Residue-level contacts at the interface:
Residue R349 in chain B is in contact with residue L351 in chain A (closest heavy-atom distance 2.7 Å).
Residue G443 in chain B is in contact with residue E314 in chain A (closest heavy-atom distance 3.0 Å).
Residue E296 in chain B contacts residue R349 in chain A (closest heavy-atom distance 2.8 Å).
Residue E314 in chain B contacts residue G443 in chain A (closest heavy-atom distance 3.1 Å).
Residue A339 in chain B is in contact with residue Q420 in chain A (closest heavy-atom distance 3.2 Å).
Residue H310 in chain B interacts with residue R349 in chain A (closest heavy-atom distance 3.5 Å).
Residue V444 in chain B interacts with residue E314 in chain A (closest heavy-atom distance 3.3 Å).
Residue E314 in chain B contacts residue R293 in chain A (closest heavy-atom distance 3.5 Å).
Residue A339 in chain B is in contact with residue A419 in chain A (closest heavy-atom distance 3.3 Å).
Residue L426 in chain B contacts residue R353 in chain A (closest heavy-atom distance 2.9 Å).
Residue E314 in chain B is in contact with residue V444 in chain A (closest heavy-atom distance 3.5 Å).
Residue L312 in chain B is in contact with residue P445 in chain A (closest heavy-atom distance 3.6 Å).
Residue G315 in chain B interacts with residue Q438 in chain A (closest heavy-atom distance 3.0 Å).
Residue R353 in chain B interacts with residue C425 in chain A (closest heavy-atom distance 3.1 Å).
Residue Q438 in chain B interacts with residue A317 in chain A (closest heavy-atom distance 2.9 Å).
Residue Q420 in chain B contacts residue R341 in chain A (closest heavy-atom distance 2.8 Å).
Residue G443 in chain B interacts with residue G315 in chain A (closest heavy-atom distance 4.0 Å).
Residue R349 in chain B interacts with residue E338 in chain A (closest heavy-atom distance 3.2 Å).
Residue R353 in chain B contacts residue G446 in chain A (closest heavy-atom distance 3.0 Å).
Residue A317 in chain B contacts residue Q438 in chain A (closest heavy-atom distance 2.8 Å).
Residue R349 in chain B contacts residue R349 in chain A (closest heavy-atom distance 3.5 Å).
Residue A419 in chain B interacts with residue A339 in chain A (closest heavy-atom distance 3.2 Å).
Residue R316 in chain B is in contact with residue Q438 in chain A (closest heavy-atom distance 3.6 Å).
Residue L312 in chain B interacts with residue G446 in chain A (closest heavy-atom distance 3.0 Å).
Residue G446 in chain B is in contact with residue L312 in chain A (closest heavy-atom distance 3.0 Å).
Residue R349 in chain B contacts residue E296 in chain A (closest heavy-atom distance 3.0 Å).
Residue T350 in chain B interacts with residue R349 in chain A (closest heavy-atom distance 3.7 Å).
Residue L351 in chain B interacts with residue R349 in chain A (closest heavy-atom distance 2.8 Å).
Residue L312 in chain B is in contact with residue L426 in chain A (closest heavy-atom distance 3.8 Å).
Residue V444 in chain B interacts with residue L312 in chain A (closest heavy-atom distance 3.5 Å).
Residue Q420 in chain B interacts with residue A339 in chain A (closest heavy-atom distance 3.0 Å).
Residue V444 in chain B interacts with residue G315 in chain A (closest heavy-atom distance 3.9 Å).
Residue G315 in chain B contacts residue V444 in chain A (closest heavy-atom distance 3.8 Å).
Residue R341 in chain B is in contact with residue A423 in chain A (closest heavy-atom distance 4.0 Å).
Residue A339 in chain B interacts with residue A423 in chain A (closest heavy-atom distance 3.5 Å).
Residue G446 in chain B is in contact with residue R353 in chain A (closest heavy-atom distance 3.0 Å).
Residue R349 in chain B contacts residue T350 in chain A (closest heavy-atom distance 3.6 Å).
Residue Q438 in chain B contacts residue R316 in chain A (closest heavy-atom distance 3.4 Å).
Residue Q438 in chain B is in contact with residue G315 in chain A (closest heavy-atom distance 3.4 Å).
Residue R353 in chain B interacts with residue L426 in chain A (closest heavy-atom distance 2.8 Å).
Residue G295 in chain B interacts with residue L312 in chain A (closest heavy-atom distance 3.6 Å).
Residue T311 in chain B contacts residue P445 in chain A (closest heavy-atom distance 3.9 Å).
Residue A423 in chain B contacts residue A339 in chain A (closest heavy-atom distance 3.5 Å).
Residue E338 in chain B contacts residue R349 in chain A (closest heavy-atom distance 3.5 Å).
Residue L312 in chain B contacts residue V444 in chain A (closest heavy-atom distance 3.5 Å).
Residue L426 in chain B interacts with residue L312 in chain A (closest heavy-atom distance 3.9 Å).
Residue R293 in chain B contacts residue E314 in chain A (closest heavy-atom distance 3.5 Å).
Residue E338 in chain B is in contact with residue A423 in chain A (closest heavy-atom distance 3.9 Å).
Residue R316 in chain B is in contact with residue V444 in chain A (closest heavy-atom distance 3.5 Å).
Residue A423 in chain B is in contact with residue E338 in chain A (closest heavy-atom distance 4.0 Å).
Residue C425 in chain B interacts with residue R353 in chain A (closest heavy-atom distance 3.2 Å).
Residue P445 in chain B is in contact with residue L312 in chain A (closest heavy-atom distance 3.6 Å).
Residue P445 in chain B is in contact with residue E314 in chain A (closest heavy-atom distance 3.3 Å).
Residue V444 in chain B interacts with residue R316 in chain A (closest heavy-atom distance 3.8 Å).
Residue L312 in chain B contacts residue G295 in chain A (closest heavy-atom distance 3.7 Å).
Residue R349 in chain B contacts residue H310 in chain A (closest heavy-atom distance 3.5 Å).
Residue R341 in chain B contacts residue Q420 in chain A (closest heavy-atom distance 2.8 Å).
Residue G315 in chain B contacts residue G443 in chain A (closest heavy-atom distance 3.8 Å).
Residue E314 in chain B contacts residue P445 in chain A (closest heavy-atom distance 3.3 Å).
Residue R293 in chain B interacts with residue R293 in chain A (closest heavy-atom distance 3.4 Å).

Sequence of chain A:
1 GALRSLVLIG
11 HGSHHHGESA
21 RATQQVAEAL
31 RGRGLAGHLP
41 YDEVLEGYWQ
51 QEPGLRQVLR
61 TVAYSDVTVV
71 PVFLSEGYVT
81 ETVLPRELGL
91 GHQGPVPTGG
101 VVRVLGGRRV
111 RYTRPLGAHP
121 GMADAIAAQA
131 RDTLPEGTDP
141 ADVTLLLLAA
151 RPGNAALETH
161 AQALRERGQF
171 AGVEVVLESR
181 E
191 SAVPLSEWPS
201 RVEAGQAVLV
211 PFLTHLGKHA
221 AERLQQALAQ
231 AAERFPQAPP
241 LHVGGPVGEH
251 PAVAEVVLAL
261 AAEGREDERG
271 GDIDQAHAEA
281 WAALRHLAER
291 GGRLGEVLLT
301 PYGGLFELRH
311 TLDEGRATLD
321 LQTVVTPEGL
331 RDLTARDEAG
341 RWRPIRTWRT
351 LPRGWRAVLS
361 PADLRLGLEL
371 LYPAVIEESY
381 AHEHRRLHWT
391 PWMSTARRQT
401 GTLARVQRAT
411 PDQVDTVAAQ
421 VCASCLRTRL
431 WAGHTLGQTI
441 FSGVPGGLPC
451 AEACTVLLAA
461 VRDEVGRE

Sequence of chain B:
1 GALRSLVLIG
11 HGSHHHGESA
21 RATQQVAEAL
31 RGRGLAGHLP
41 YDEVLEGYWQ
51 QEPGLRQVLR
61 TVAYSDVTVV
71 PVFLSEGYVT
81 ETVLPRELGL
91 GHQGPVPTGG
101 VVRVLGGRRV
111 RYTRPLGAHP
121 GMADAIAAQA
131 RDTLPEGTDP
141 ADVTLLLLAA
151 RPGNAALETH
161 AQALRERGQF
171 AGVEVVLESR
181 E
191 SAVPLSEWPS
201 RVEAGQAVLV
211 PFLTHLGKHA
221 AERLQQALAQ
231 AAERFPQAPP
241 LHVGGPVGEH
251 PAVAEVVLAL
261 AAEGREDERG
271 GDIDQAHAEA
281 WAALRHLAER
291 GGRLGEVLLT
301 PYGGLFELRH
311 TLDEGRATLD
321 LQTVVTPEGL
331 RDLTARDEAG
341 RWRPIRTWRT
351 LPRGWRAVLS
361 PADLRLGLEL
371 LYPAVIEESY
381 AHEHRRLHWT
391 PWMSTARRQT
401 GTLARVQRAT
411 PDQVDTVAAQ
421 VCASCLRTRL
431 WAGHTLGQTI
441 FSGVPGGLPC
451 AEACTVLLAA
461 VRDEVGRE

This data describes a binding interaction between two proteins.